Interface contacts:
Residue Q18 in protein 1 is in contact with residue Q18 in protein 2 (closest heavy-atom distance 2.8 Å).
Residue L56 in protein 1 interacts with residue L57 in protein 2 (closest heavy-atom distance 4.0 Å).
Residue K28 in protein 1 contacts residue M29 in protein 2 (closest heavy-atom distance 3.6 Å).
Residue Q18 in protein 1 contacts residue R19 in protein 2 (closest heavy-atom distance 3.6 Å).
Residue M32 in protein 1 is in contact with residue K33 in protein 2 (closest heavy-atom distance 3.4 Å).
Residue R47 in protein 1 contacts residue T42 in protein 2 (closest heavy-atom distance 3.5 Å).
Residue T42 in protein 1 is in contact with residue R47 in protein 2 (closest heavy-atom distance 3.6 Å).
Residue K53 in protein 1 interacts with residue D54 in protein 2 (closest heavy-atom distance 2.4 Å).
Residue M32 in protein 1 contacts residue M29 in protein 2 (closest heavy-atom distance 3.5 Å).
Residue M25 in protein 1 contacts residue M25 in protein 2 (closest heavy-atom distance 3.8 Å).
Residue I21 in protein 1 interacts with residue L22 in protein 2 (closest heavy-atom distance 3.3 Å).
Residue E43 in protein 1 contacts residue L39 in protein 2 (closest heavy-atom distance 3.3 Å).
Residue T42 in protein 1 contacts residue E43 in protein 2 (closest heavy-atom distance 3.8 Å).
Residue L15 in protein 1 contacts residue L11 in protein 2 (closest heavy-atom distance 3.8 Å).
Residue L15 in protein 1 interacts with residue L15 in protein 2 (closest heavy-atom distance 3.6 Å).
Residue E8 in protein 1 is in contact with residue T7 in protein 2 (closest heavy-atom distance 3.5 Å).
Residue L22 in protein 1 is in contact with residue L22 in protein 2 (closest heavy-atom distance 3.7 Å).
Residue E49 in protein 1 interacts with residue L50 in protein 2 (closest heavy-atom distance 3.6 Å).
Residue K14 in protein 1 contacts residue L15 in protein 2 (closest heavy-atom distance 3.6 Å).
Residue L22 in protein 1 contacts residue Q18 in protein 2 (closest heavy-atom distance 4.0 Å).
Residue L22 in protein 1 is in contact with residue I21 in protein 2 (closest heavy-atom distance 3.4 Å).
Residue M32 in protein 1 interacts with residue I36 in protein 2 (closest heavy-atom distance 3.7 Å).
Residue M25 in protein 1 interacts with residue L22 in protein 2 (closest heavy-atom distance 3.7 Å).
Residue L11 in protein 1 is in contact with residue T7 in protein 2 (closest heavy-atom distance 3.9 Å).
Residue E43 in protein 1 contacts residue L46 in protein 2 (closest heavy-atom distance 3.9 Å).
Residue S35 in protein 1 is in contact with residue I36 in protein 2 (closest heavy-atom distance 4.0 Å).
Residue M29 in protein 1 interacts with residue M29 in protein 2 (closest heavy-atom distance 3.2 Å).
Residue K33 in protein 1 is in contact with residue M32 in protein 2 (closest heavy-atom distance 3.3 Å).
Residue L11 in protein 1 contacts residue E8 in protein 2 (closest heavy-atom distance 3.5 Å).
Residue L22 in protein 1 interacts with residue M25 in protein 2 (closest heavy-atom distance 3.8 Å).
Residue M25 in protein 1 is in contact with residue M29 in protein 2 (closest heavy-atom distance 4.0 Å).
Residue L50 in protein 1 is in contact with residue K53 in protein 2 (closest heavy-atom distance 3.8 Å).
Residue L11 in protein 1 interacts with residue L11 in protein 2 (closest heavy-atom distance 3.6 Å).
Residue L50 in protein 1 contacts residue L46 in protein 2 (closest heavy-atom distance 3.4 Å).
Residue M29 in protein 1 interacts with residue M32 in protein 2 (closest heavy-atom distance 3.6 Å).
Residue I36 in protein 1 contacts residue M32 in protein 2 (closest heavy-atom distance 3.9 Å).
Residue L50 in protein 1 interacts with residue E49 in protein 2 (closest heavy-atom distance 3.5 Å).
Residue L12 in protein 1 interacts with residue L11 in protein 2 (closest heavy-atom distance 3.8 Å).
Residue L15 in protein 1 contacts residue K14 in protein 2 (closest heavy-atom distance 3.7 Å).
Residue L46 in protein 1 contacts residue R47 in protein 2 (closest heavy-atom distance 3.9 Å).
Residue L50 in protein 1 interacts with residue L50 in protein 2 (closest heavy-atom distance 3.6 Å).
Residue M32 in protein 1 contacts residue M32 in protein 2 (closest heavy-atom distance 3.7 Å).
Residue L39 in protein 1 is in contact with residue E43 in protein 2 (closest heavy-atom distance 3.4 Å).
Residue E43 in protein 1 interacts with residue T42 in protein 2 (closest heavy-atom distance 3.3 Å).
Residue L46 in protein 1 is in contact with residue E43 in protein 2 (closest heavy-atom distance 3.9 Å).
Residue Q18 in protein 1 is in contact with residue L15 in protein 2 (closest heavy-atom distance 3.2 Å).
Residue R47 in protein 1 interacts with residue L46 in protein 2 (closest heavy-atom distance 4.0 Å).
Residue L39 in protein 1 contacts residue L39 in protein 2 (closest heavy-atom distance 3.7 Å).
Residue I36 in protein 1 interacts with residue S35 in protein 2 (closest heavy-atom distance 3.7 Å).
Residue E26 in protein 1 interacts with residue M25 in protein 2 (closest heavy-atom distance 3.7 Å).
Residue L46 in protein 1 interacts with residue L50 in protein 2 (closest heavy-atom distance 3.2 Å).
Residue I36 in protein 1 interacts with residue I36 in protein 2 (closest heavy-atom distance 3.7 Å).
Residue L57 in protein 1 is in contact with residue L56 in protein 2 (closest heavy-atom distance 4.0 Å).
Residue K53 in protein 1 contacts residue L57 in protein 2 (closest heavy-atom distance 3.9 Å).
Residue D54 in protein 1 is in contact with residue K53 in protein 2 (closest heavy-atom distance 2.4 Å).
Residue L11 in protein 1 interacts with residue L15 in protein 2 (closest heavy-atom distance 3.2 Å).
Residue M29 in protein 1 interacts with residue M25 in protein 2 (closest heavy-atom distance 3.3 Å).
Residue L15 in protein 1 interacts with residue Q18 in protein 2 (closest heavy-atom distance 3.3 Å).
Residue L11 in protein 1 is in contact with residue L12 in protein 2 (closest heavy-atom distance 3.7 Å).
Residue T7 in protein 1 interacts with residue L11 in protein 2 (closest heavy-atom distance 3.8 Å).

Sequence of protein 2:
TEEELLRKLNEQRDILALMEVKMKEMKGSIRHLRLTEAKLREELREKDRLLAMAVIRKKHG

The following describes two proteins that form a bound complex.

Sequence of protein 1:
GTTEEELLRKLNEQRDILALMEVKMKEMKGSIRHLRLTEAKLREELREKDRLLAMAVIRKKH